This data describes a binding interaction between two proteins.

Interface contacts:
Residue K97 in protein 2 interacts with residue D81 in protein 1 (closest heavy-atom distance 3.6 Å).
Residue R98 in protein 2 contacts residue R72 in protein 1 (closest heavy-atom distance 3.2 Å).
Residue K97 in protein 2 is in contact with residue R83 in protein 1 (closest heavy-atom distance 3.8 Å).
Residue R98 in protein 2 contacts residue R83 in protein 1 (closest heavy-atom distance 3.3 Å).
Residue R98 in protein 2 is in contact with residue L82 in protein 1 (closest heavy-atom distance 3.0 Å).
Residue E188 in protein 2 contacts residue E59 in protein 1 (closest heavy-atom distance 4.8 Å).

Sequence of protein 1:
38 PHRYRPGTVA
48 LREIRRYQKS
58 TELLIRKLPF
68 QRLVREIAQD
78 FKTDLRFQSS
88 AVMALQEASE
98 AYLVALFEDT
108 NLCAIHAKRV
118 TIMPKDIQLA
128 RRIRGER

Sequence of protein 2:
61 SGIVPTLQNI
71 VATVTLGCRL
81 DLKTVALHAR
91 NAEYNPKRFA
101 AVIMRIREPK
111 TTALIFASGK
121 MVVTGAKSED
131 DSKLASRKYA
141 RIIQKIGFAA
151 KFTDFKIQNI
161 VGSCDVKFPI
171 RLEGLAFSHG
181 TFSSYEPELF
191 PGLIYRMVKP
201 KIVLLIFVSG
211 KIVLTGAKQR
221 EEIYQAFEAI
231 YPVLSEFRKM